Sequence of protein 1:
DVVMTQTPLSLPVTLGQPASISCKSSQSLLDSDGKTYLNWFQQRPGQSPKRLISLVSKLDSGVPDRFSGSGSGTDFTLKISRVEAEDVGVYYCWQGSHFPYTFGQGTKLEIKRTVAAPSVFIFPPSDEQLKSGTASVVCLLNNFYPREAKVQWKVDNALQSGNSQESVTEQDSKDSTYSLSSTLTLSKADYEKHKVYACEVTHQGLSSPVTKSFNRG

Contacts between the two chains:
Residue Y37 in protein 1 interacts with residue I2 in protein 2 (closest heavy-atom distance 4.7 Å).
Residue F99 in protein 1 contacts residue K5 in protein 2 (closest heavy-atom distance 3.2 Å).
Residue D60 in protein 1 interacts with residue I1 in protein 2 (closest heavy-atom distance 4.0 Å).
Residue L55 in protein 1 interacts with residue I2 in protein 2 (closest heavy-atom distance 3.6 Å).
Residue S97 in protein 1 is in contact with residue K5 in protein 2 (closest heavy-atom distance 3.9 Å).
Residue L55 in protein 1 contacts residue N3 in protein 2 (closest heavy-atom distance 4.0 Å).
Residue N39 in protein 1 is in contact with residue N3 in protein 2 (closest heavy-atom distance 3.0 Å).
Residue Y101 in protein 1 interacts with residue K5 in protein 2 (closest heavy-atom distance 2.7 Å).
Residue S54 in protein 1 contacts residue N3 in protein 2 (closest heavy-atom distance 3.6 Å).
Residue R51 in protein 1 interacts with residue I1 in protein 2 (closest heavy-atom distance 2.8 Å).
Residue S54 in protein 1 is in contact with residue I1 in protein 2 (closest heavy-atom distance 4.2 Å).
Residue Y37 in protein 1 contacts residue K5 in protein 2 (closest heavy-atom distance 3.6 Å).
Residue F99 in protein 1 contacts residue D7 in protein 2 (closest heavy-atom distance 3.6 Å).
Residue W94 in protein 1 interacts with residue N3 in protein 2 (closest heavy-atom distance 3.2 Å).
Residue R51 in protein 1 contacts residue N3 in protein 2 (closest heavy-atom distance 3.5 Å).
Residue G96 in protein 1 contacts residue K5 in protein 2 (closest heavy-atom distance 2.9 Å).
Residue F99 in protein 1 contacts residue L6 in protein 2 (closest heavy-atom distance 3.7 Å).
Residue D33 in protein 1 contacts residue K5 in protein 2 (closest heavy-atom distance 3.7 Å).
Residue L55 in protein 1 contacts residue I1 in protein 2 (closest heavy-atom distance 4.3 Å).
Residue Y37 in protein 1 is in contact with residue N3 in protein 2 (closest heavy-atom distance 3.3 Å).
Residue R51 in protein 1 interacts with residue I2 in protein 2 (closest heavy-atom distance 4.7 Å).
Residue G96 in protein 1 is in contact with residue N3 in protein 2 (closest heavy-atom distance 4.6 Å).
Residue K58 in protein 1 contacts residue I1 in protein 2 (closest heavy-atom distance 4.8 Å).
Residue Y101 in protein 1 contacts residue L6 in protein 2 (closest heavy-atom distance 4.1 Å).
Residue D31 in protein 1 contacts residue K5 in protein 2 (closest heavy-atom distance 3.0 Å).

The following describes two proteins that form a bound complex.

Sequence of protein 2:
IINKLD